Sequence of the first protein:
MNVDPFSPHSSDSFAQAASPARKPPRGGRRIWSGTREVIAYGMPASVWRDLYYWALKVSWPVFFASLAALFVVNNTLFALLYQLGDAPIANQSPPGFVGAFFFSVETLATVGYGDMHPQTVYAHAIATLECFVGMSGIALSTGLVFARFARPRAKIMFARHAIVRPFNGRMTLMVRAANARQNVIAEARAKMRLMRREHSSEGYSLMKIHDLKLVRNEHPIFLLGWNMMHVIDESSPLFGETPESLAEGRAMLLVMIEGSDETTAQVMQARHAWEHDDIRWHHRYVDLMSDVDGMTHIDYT

Sequence of the second protein:
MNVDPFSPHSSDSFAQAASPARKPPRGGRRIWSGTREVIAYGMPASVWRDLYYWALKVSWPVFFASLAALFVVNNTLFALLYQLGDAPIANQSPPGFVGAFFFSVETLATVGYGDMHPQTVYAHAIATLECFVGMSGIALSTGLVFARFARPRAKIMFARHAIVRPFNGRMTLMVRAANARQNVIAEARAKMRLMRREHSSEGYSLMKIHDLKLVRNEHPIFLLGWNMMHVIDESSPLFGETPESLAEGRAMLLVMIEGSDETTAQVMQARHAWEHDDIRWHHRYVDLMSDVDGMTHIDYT

These two protein chains interact to form a complex.

Residue-level contacts at the interface:
Residue E37 in the second protein interacts with residue V184 in the first protein (closest heavy-atom distance 3.6 Å).
Residue V121 in the second protein interacts with residue F102 in the first protein (closest heavy-atom distance 3.6 Å).
Residue Q269 in the second protein is in contact with residue I185 in the first protein (closest heavy-atom distance 3.2 Å).
Residue G28 in the second protein is in contact with residue N2 in the first protein (closest heavy-atom distance 3.3 Å).
Residue G42 in the second protein contacts residue S13 in the first protein (closest heavy-atom distance 2.9 Å).
Residue A139 in the second protein contacts residue T142 in the first protein (closest heavy-atom distance 3.4 Å).
Residue R30 in the second protein contacts residue E262 in the first protein (closest heavy-atom distance 3.1 Å).
Residue M135 in the second protein contacts residue I138 in the first protein (closest heavy-atom distance 3.4 Å).
Residue V38 in the second protein interacts with residue D4 in the first protein (closest heavy-atom distance 3.0 Å).
Residue M256 in the second protein is in contact with residue I221 in the first protein (closest heavy-atom distance 3.5 Å).
Residue G143 in the second protein is in contact with residue F146 in the first protein (closest heavy-atom distance 3.3 Å).
Residue T35 in the second protein contacts residue P8 in the first protein (closest heavy-atom distance 3.4 Å).
Residue F146 in the second protein contacts residue F146 in the first protein (closest heavy-atom distance 3.6 Å).
Residue Q119 in the second protein contacts residue S93 in the first protein (closest heavy-atom distance 3.3 Å).
Residue Y204 in the second protein contacts residue N168 in the first protein (closest heavy-atom distance 3.4 Å).
Residue M43 in the second protein is in contact with residue A180 in the first protein (closest heavy-atom distance 3.3 Å).
Residue I39 in the second protein is in contact with residue N179 in the first protein (closest heavy-atom distance 3.4 Å).
Residue Y41 in the second protein contacts residue S13 in the first protein (closest heavy-atom distance 3.1 Å).
Residue R271 in the second protein interacts with residue I185 in the first protein (closest heavy-atom distance 3.3 Å).
Residue G112 in the second protein is in contact with residue Y113 in the first protein (closest heavy-atom distance 3.0 Å).
Residue Y113 in the second protein interacts with residue Y113 in the first protein (closest heavy-atom distance 3.2 Å).
Residue R151 in the second protein is in contact with residue E262 in the first protein (closest heavy-atom distance 2.8 Å).
Residue S136 in the second protein contacts residue F64 in the first protein (closest heavy-atom distance 3.5 Å).
Residue V111 in the second protein contacts residue V111 in the first protein (closest heavy-atom distance 3.6 Å).
Residue M116 in the second protein is in contact with residue G114 in the first protein (closest heavy-atom distance 3.3 Å).
Residue F132 in the second protein contacts residue L67 in the first protein (closest heavy-atom distance 3.4 Å).
Residue V267 in the second protein contacts residue A265 in the first protein (closest heavy-atom distance 3.1 Å).
Residue R151 in the second protein is in contact with residue T264 in the first protein (closest heavy-atom distance 3.2 Å).
Residue K208 in the second protein is in contact with residue W226 in the first protein (closest heavy-atom distance 3.6 Å).
Residue K208 in the second protein interacts with residue N217 in the first protein (closest heavy-atom distance 3.1 Å).
Residue M192 in the second protein is in contact with residue F222 in the first protein (closest heavy-atom distance 3.2 Å).
Residue P44 in the second protein interacts with residue F14 in the first protein (closest heavy-atom distance 3.5 Å).
Residue R189 in the second protein interacts with residue E187 in the first protein (closest heavy-atom distance 3.3 Å).
Residue H124 in the second protein interacts with residue F102 in the first protein (closest heavy-atom distance 3.1 Å).
Residue R271 in the second protein is in contact with residue I221 in the first protein (closest heavy-atom distance 3.0 Å).
Residue Y41 in the second protein interacts with residue P8 in the first protein (closest heavy-atom distance 2.9 Å).
Residue R271 in the second protein is in contact with residue V184 in the first protein (closest heavy-atom distance 2.8 Å).
Residue K191 in the second protein interacts with residue F222 in the first protein (closest heavy-atom distance 3.3 Å).
Residue Q269 in the second protein interacts with residue E262 in the first protein (closest heavy-atom distance 3.2 Å).
Residue R36 in the second protein contacts residue A180 in the first protein (closest heavy-atom distance 2.8 Å).
Residue R49 in the second protein contacts residue K155 in the first protein (closest heavy-atom distance 3.1 Å).
Residue R36 in the second protein interacts with residue Q182 in the first protein (closest heavy-atom distance 2.8 Å).
Residue P44 in the second protein contacts residue S13 in the first protein (closest heavy-atom distance 3.4 Å).
Residue L206 in the second protein is in contact with residue W226 in the first protein (closest heavy-atom distance 3.4 Å).
Residue A150 in the second protein contacts residue T264 in the first protein (closest heavy-atom distance 3.6 Å).
Residue Q266 in the second protein interacts with residue T264 in the first protein (closest heavy-atom distance 3.3 Å).
Residue V38 in the second protein contacts residue P5 in the first protein (closest heavy-atom distance 3.5 Å).
Residue H210 in the second protein is in contact with residue H219 in the first protein (closest heavy-atom distance 3.5 Å).
Residue E37 in the second protein is in contact with residue Q182 in the first protein (closest heavy-atom distance 2.8 Å).
Residue I39 in the second protein interacts with residue D4 in the first protein (closest heavy-atom distance 3.5 Å).
Residue Q269 in the second protein interacts with residue S260 in the first protein (closest heavy-atom distance 2.9 Å).
Residue K208 in the second protein interacts with residue E218 in the first protein (closest heavy-atom distance 2.9 Å).
Residue M116 in the second protein interacts with residue M116 in the first protein (closest heavy-atom distance 3.5 Å).
Residue Q269 in the second protein interacts with residue A265 in the first protein (closest heavy-atom distance 3.5 Å).
Residue A40 in the second protein interacts with residue R181 in the first protein (closest heavy-atom distance 3.4 Å).
Residue K191 in the second protein contacts residue H219 in the first protein (closest heavy-atom distance 3.0 Å).
Residue V111 in the second protein is in contact with residue T110 in the first protein (closest heavy-atom distance 3.6 Å).
Residue I39 in the second protein is in contact with residue H297 in the first protein (closest heavy-atom distance 3.4 Å).
Residue R151 in the second protein interacts with residue T263 in the first protein (closest heavy-atom distance 3.5 Å).
Residue L140 in the second protein contacts residue F149 in the first protein (closest heavy-atom distance 3.4 Å).